Sequence of chain B:
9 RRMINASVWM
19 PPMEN

The following describes two proteins that form a bound complex.

Contacts between the two chains:
Residue E252 in chain A is in contact with residue V16 in chain B (closest heavy-atom distance 3.8 Å).
Residue Q331 in chain A is in contact with residue P20 in chain B (closest heavy-atom distance 3.2 Å).
Residue D254 in chain A interacts with residue N13 in chain B (closest heavy-atom distance 3.5 Å).
Residue Q331 in chain A interacts with residue P19 in chain B (closest heavy-atom distance 2.8 Å).
Residue V272 in chain A interacts with residue A14 in chain B (closest heavy-atom distance 4.3 Å).
Residue I330 in chain A interacts with residue P20 in chain B (closest heavy-atom distance 3.8 Å).
Residue Q331 in chain A interacts with residue M21 in chain B (closest heavy-atom distance 4.0 Å).
Residue I329 in chain A is in contact with residue W17 in chain B (closest heavy-atom distance 3.8 Å).
Residue A279 in chain A contacts residue V16 in chain B (closest heavy-atom distance 3.3 Å).
Residue A228 in chain A interacts with residue W17 in chain B (closest heavy-atom distance 3.4 Å).
Residue Q333 in chain A contacts residue E22 in chain B (closest heavy-atom distance 3.2 Å).
Residue H242 in chain A interacts with residue I12 in chain B (closest heavy-atom distance 3.7 Å).
Residue N255 in chain A contacts residue I12 in chain B (closest heavy-atom distance 3.4 Å).
Residue A279 in chain A is in contact with residue A14 in chain B (closest heavy-atom distance 3.8 Å).
Residue I329 in chain A interacts with residue P20 in chain B (closest heavy-atom distance 3.5 Å).
Residue P281 in chain A is in contact with residue M18 in chain B (closest heavy-atom distance 3.8 Å).
Residue P281 in chain A interacts with residue P19 in chain B (closest heavy-atom distance 3.8 Å).
Residue D254 in chain A contacts residue A14 in chain B (closest heavy-atom distance 3.0 Å).
Residue G277 in chain A is in contact with residue S15 in chain B (closest heavy-atom distance 4.1 Å).
Residue Q331 in chain A interacts with residue E22 in chain B (closest heavy-atom distance 3.4 Å).
Residue Q331 in chain A is in contact with residue M18 in chain B (closest heavy-atom distance 3.5 Å).
Residue F256 in chain A is in contact with residue R10 in chain B (closest heavy-atom distance 4.1 Å).
Residue L322 in chain A contacts residue P19 in chain B (closest heavy-atom distance 3.5 Å).
Residue I278 in chain A is in contact with residue W17 in chain B (closest heavy-atom distance 3.9 Å).
Residue A257 in chain A interacts with residue R10 in chain B (closest heavy-atom distance 3.3 Å).
Residue F229 in chain A interacts with residue W17 in chain B (closest heavy-atom distance 3.5 Å).
Residue I278 in chain A is in contact with residue S15 in chain B (closest heavy-atom distance 3.5 Å).
Residue V258 in chain A is in contact with residue R10 in chain B (closest heavy-atom distance 2.9 Å).
Residue D254 in chain A interacts with residue S15 in chain B (closest heavy-atom distance 3.6 Å).
Residue R259 in chain A is in contact with residue R9 in chain B (closest heavy-atom distance 3.8 Å).
Residue F256 in chain A contacts residue I12 in chain B (closest heavy-atom distance 2.9 Å).
Residue L280 in chain A contacts residue V16 in chain B (closest heavy-atom distance 4.1 Å).
Residue I330 in chain A is in contact with residue E22 in chain B (closest heavy-atom distance 4.0 Å).
Residue I330 in chain A interacts with residue P19 in chain B (closest heavy-atom distance 4.0 Å).
Residue F256 in chain A contacts residue A14 in chain B (closest heavy-atom distance 4.1 Å).
Residue F256 in chain A is in contact with residue M11 in chain B (closest heavy-atom distance 3.6 Å).
Residue T253 in chain A is in contact with residue A14 in chain B (closest heavy-atom distance 4.5 Å).
Residue A257 in chain A is in contact with residue R9 in chain B (closest heavy-atom distance 4.4 Å).
Residue M314 in chain A contacts residue M18 in chain B (closest heavy-atom distance 4.1 Å).
Residue N255 in chain A interacts with residue N13 in chain B (closest heavy-atom distance 3.8 Å).
Residue A257 in chain A contacts residue M11 in chain B (closest heavy-atom distance 3.9 Å).
Residue N227 in chain A interacts with residue W17 in chain B (closest heavy-atom distance 3.6 Å).
Residue K270 in chain A interacts with residue V16 in chain B (closest heavy-atom distance 3.3 Å).
Residue N255 in chain A is in contact with residue M11 in chain B (closest heavy-atom distance 4.0 Å).
Residue D260 in chain A interacts with residue R10 in chain B (closest heavy-atom distance 3.2 Å).
Residue D254 in chain A interacts with residue I12 in chain B (closest heavy-atom distance 3.9 Å).
Residue D254 in chain A interacts with residue V16 in chain B (closest heavy-atom distance 3.7 Å).
Residue P281 in chain A is in contact with residue W17 in chain B (closest heavy-atom distance 3.3 Å).
Residue G277 in chain A contacts residue N13 in chain B (closest heavy-atom distance 4.5 Å).
Residue T253 in chain A is in contact with residue V16 in chain B (closest heavy-atom distance 4.1 Å).
Residue L280 in chain A interacts with residue W17 in chain B (closest heavy-atom distance 4.0 Å).
Residue A279 in chain A interacts with residue W17 in chain B (closest heavy-atom distance 2.8 Å).
Residue D245 in chain A is in contact with residue R9 in chain B (closest heavy-atom distance 3.0 Å).
Residue G277 in chain A is in contact with residue A14 in chain B (closest heavy-atom distance 3.3 Å).
Residue H332 in chain A interacts with residue E22 in chain B (closest heavy-atom distance 2.3 Å).
Residue I329 in chain A interacts with residue P19 in chain B (closest heavy-atom distance 4.4 Å).
Residue V258 in chain A interacts with residue R9 in chain B (closest heavy-atom distance 3.2 Å).
Residue A279 in chain A is in contact with residue S15 in chain B (closest heavy-atom distance 2.9 Å).
Residue V258 in chain A is in contact with residue I12 in chain B (closest heavy-atom distance 3.4 Å).
Residue L280 in chain A contacts residue P19 in chain B (closest heavy-atom distance 4.1 Å).

Sequence of chain A:
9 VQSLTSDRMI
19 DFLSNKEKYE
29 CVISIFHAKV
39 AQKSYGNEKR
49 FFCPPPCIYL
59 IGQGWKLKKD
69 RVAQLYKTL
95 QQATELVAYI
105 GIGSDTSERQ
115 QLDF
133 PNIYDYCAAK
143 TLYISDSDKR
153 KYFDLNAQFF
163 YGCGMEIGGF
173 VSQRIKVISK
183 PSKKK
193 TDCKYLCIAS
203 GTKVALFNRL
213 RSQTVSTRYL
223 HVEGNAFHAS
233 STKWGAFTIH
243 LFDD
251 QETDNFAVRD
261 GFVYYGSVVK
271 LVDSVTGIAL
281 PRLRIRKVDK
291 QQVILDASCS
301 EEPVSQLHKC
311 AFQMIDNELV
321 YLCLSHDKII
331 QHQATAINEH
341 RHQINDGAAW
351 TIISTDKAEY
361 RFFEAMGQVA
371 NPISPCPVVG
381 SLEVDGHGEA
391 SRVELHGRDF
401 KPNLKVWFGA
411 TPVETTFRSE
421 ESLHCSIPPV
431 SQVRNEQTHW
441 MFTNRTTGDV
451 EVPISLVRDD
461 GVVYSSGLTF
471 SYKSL